These two protein chains interact to form a complex.

Sequence of chain B:
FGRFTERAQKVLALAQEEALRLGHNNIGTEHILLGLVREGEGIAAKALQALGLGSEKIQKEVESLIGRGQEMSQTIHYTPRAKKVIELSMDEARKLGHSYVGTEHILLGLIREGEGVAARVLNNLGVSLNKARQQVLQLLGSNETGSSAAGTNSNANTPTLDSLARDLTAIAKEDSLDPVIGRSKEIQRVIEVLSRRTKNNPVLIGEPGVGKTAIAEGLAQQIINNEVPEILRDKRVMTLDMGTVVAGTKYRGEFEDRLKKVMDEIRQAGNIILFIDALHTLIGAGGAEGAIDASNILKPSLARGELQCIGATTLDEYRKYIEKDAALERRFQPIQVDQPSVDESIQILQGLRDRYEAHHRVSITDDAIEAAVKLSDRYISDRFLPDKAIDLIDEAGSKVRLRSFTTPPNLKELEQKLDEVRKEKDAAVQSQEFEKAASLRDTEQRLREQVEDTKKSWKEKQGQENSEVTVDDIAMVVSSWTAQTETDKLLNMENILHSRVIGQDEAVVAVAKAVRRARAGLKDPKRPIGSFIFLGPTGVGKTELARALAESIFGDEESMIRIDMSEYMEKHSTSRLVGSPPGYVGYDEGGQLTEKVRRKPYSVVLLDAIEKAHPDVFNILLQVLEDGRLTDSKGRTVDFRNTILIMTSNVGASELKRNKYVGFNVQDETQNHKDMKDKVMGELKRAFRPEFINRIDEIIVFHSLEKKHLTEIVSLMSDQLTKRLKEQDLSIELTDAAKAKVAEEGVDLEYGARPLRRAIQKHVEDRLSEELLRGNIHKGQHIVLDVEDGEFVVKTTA

Sequence of chain A:
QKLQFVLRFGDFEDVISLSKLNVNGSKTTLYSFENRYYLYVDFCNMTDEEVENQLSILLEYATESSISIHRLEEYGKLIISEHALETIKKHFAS

Contacts between the two chains:
Residue R83 in chain B contacts residue L183 in chain A (closest heavy-atom distance 3.2 Å).
Residue E437 in chain B is in contact with residue S218 in chain A (closest heavy-atom distance 2.9 Å).
Residue D444 in chain B contacts residue S218 in chain A (closest heavy-atom distance 3.1 Å).
Residue Q76 in chain B interacts with residue S141 in chain A (closest heavy-atom distance 3.2 Å).
Residue V431 in chain B contacts residue F216 in chain A (closest heavy-atom distance 3.1 Å).
Residue R424 in chain B is in contact with residue F136 in chain A (closest heavy-atom distance 3.3 Å).
Residue R122 in chain B is in contact with residue S180 in chain A (closest heavy-atom distance 3.4 Å).
Residue A440 in chain B interacts with residue H215 in chain A (closest heavy-atom distance 2.8 Å).
Residue Q76 in chain B contacts residue K144 in chain A (closest heavy-atom distance 3.1 Å).
Residue K427 in chain B contacts residue E137 in chain A (closest heavy-atom distance 2.9 Å).
Residue R122 in chain B contacts residue F129 in chain A (closest heavy-atom distance 3.2 Å).
Residue S441 in chain B is in contact with residue S218 in chain A (closest heavy-atom distance 3.4 Å).
Residue V119 in chain B contacts residue S180 in chain A (closest heavy-atom distance 3.1 Å).
Residue A440 in chain B interacts with residue K214 in chain A (closest heavy-atom distance 3.1 Å).
Residue Q434 in chain B interacts with residue I203 in chain A (closest heavy-atom distance 3.0 Å).
Residue N28 in chain B contacts residue E184 in chain A (closest heavy-atom distance 3.0 Å).
Residue V431 in chain B contacts residue I203 in chain A (closest heavy-atom distance 2.8 Å).
Residue I68 in chain B contacts residue Y185 in chain A (closest heavy-atom distance 3.2 Å).
Residue K427 in chain B interacts with residue F216 in chain A (closest heavy-atom distance 3.1 Å).
Residue Q447 in chain B contacts residue E137 in chain A (closest heavy-atom distance 3.1 Å).
Residue Q434 in chain B is in contact with residue T211 in chain A (closest heavy-atom distance 3.1 Å).
Residue N126 in chain B interacts with residue N177 in chain A (closest heavy-atom distance 3.0 Å).
Residue T81 in chain B interacts with residue E184 in chain A (closest heavy-atom distance 2.8 Å).
Residue E63 in chain B is in contact with residue N177 in chain A (closest heavy-atom distance 3.0 Å).
Residue R424 in chain B is in contact with residue D135 in chain A (closest heavy-atom distance 3.1 Å).
Residue N27 in chain B is in contact with residue S141 in chain A (closest heavy-atom distance 3.0 Å).
Residue N28 in chain B is in contact with residue Y185 in chain A (closest heavy-atom distance 3.2 Å).
Residue R450 in chain B interacts with residue D135 in chain A (closest heavy-atom distance 3.1 Å).
Residue R83 in chain B is in contact with residue E188 in chain A (closest heavy-atom distance 3.3 Å).
Residue V119 in chain B is in contact with residue E184 in chain A (closest heavy-atom distance 3.4 Å).
Residue E437 in chain B is in contact with residue K214 in chain A (closest heavy-atom distance 3.2 Å).
Residue N27 in chain B interacts with residue Y185 in chain A (closest heavy-atom distance 3.0 Å).
Residue R443 in chain B is in contact with residue K144 in chain A (closest heavy-atom distance 3.2 Å).
Residue V431 in chain B is in contact with residue H215 in chain A (closest heavy-atom distance 3.1 Å).
Residue D428 in chain B contacts residue Y161 in chain A (closest heavy-atom distance 3.0 Å).
Residue Q432 in chain B is in contact with residue I203 in chain A (closest heavy-atom distance 3.1 Å).
Residue E117 in chain B interacts with residue L183 in chain A (closest heavy-atom distance 3.1 Å).
Residue A440 in chain B is in contact with residue S218 in chain A (closest heavy-atom distance 3.1 Å).
Residue H26 in chain B is in contact with residue E184 in chain A (closest heavy-atom distance 2.8 Å).
Residue K86 in chain B interacts with residue T187 in chain A (closest heavy-atom distance 3.4 Å).
Residue I68 in chain B contacts residue E184 in chain A (closest heavy-atom distance 3.2 Å).
Residue N126 in chain B is in contact with residue E176 in chain A (closest heavy-atom distance 3.1 Å).
Residue D444 in chain B is in contact with residue A217 in chain A (closest heavy-atom distance 2.9 Å).
Residue G30 in chain B contacts residue E184 in chain A (closest heavy-atom distance 2.7 Å).
Residue A439 in chain B contacts residue H215 in chain A (closest heavy-atom distance 3.0 Å).
Residue D428 in chain B is in contact with residue F136 in chain A (closest heavy-atom distance 3.2 Å).
Residue F436 in chain B interacts with residue H215 in chain A (closest heavy-atom distance 3.1 Å).
Residue N125 in chain B is in contact with residue E176 in chain A (closest heavy-atom distance 3.3 Å).
Residue E117 in chain B interacts with residue E188 in chain A (closest heavy-atom distance 3.0 Å).
Residue Q434 in chain B contacts residue I204 in chain A (closest heavy-atom distance 3.2 Å).
Residue N126 in chain B contacts residue E173 in chain A (closest heavy-atom distance 3.0 Å).
Residue E32 in chain B interacts with residue E184 in chain A (closest heavy-atom distance 2.9 Å).
Residue R424 in chain B contacts residue Y161 in chain A (closest heavy-atom distance 3.1 Å).
Residue R443 in chain B interacts with residue I140 in chain A (closest heavy-atom distance 3.3 Å).
Residue V119 in chain B is in contact with residue L183 in chain A (closest heavy-atom distance 3.2 Å).
Residue Q72 in chain B interacts with residue K144 in chain A (closest heavy-atom distance 3.1 Å).
Residue Q432 in chain B contacts residue L202 in chain A (closest heavy-atom distance 3.2 Å).
Residue E446 in chain B is in contact with residue E137 in chain A (closest heavy-atom distance 2.9 Å).
Residue R443 in chain B is in contact with residue E137 in chain A (closest heavy-atom distance 2.8 Å).
Residue N27 in chain B interacts with residue L145 in chain A (closest heavy-atom distance 3.3 Å).